Sequence of chain A:
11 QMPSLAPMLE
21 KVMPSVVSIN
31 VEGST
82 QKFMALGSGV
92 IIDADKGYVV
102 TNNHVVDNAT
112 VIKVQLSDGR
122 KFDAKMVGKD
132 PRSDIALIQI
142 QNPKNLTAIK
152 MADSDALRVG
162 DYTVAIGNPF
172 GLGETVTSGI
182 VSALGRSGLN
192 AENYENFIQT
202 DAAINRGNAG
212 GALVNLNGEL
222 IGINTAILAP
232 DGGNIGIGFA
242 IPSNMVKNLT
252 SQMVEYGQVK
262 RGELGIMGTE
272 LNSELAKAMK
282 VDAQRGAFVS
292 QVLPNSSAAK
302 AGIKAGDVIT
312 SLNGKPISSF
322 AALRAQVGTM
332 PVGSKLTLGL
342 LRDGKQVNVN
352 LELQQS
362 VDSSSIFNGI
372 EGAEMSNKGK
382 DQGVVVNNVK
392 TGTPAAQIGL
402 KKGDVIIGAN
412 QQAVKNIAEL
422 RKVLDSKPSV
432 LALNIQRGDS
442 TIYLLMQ

These two protein chains interact to form a complex.

Sequence of chain B:
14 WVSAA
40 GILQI

Contacts between the two chains:
Residue L294 in chain A contacts residue Q43 in chain B (closest heavy-atom distance 3.5 Å).
Residue G269 in chain A interacts with residue L42 in chain B (closest heavy-atom distance 3.0 Å).
Residue T226 in chain A interacts with residue A18 in chain B (closest heavy-atom distance 3.3 Å).
Residue A230 in chain A interacts with residue W14 in chain B (closest heavy-atom distance 3.2 Å).
Residue V328 in chain A interacts with residue I44 in chain B (closest heavy-atom distance 3.5 Å).
Residue A227 in chain A contacts residue S16 in chain B (closest heavy-atom distance 3.5 Å).
Residue H105 in chain A is in contact with residue A17 in chain B (closest heavy-atom distance 3.5 Å).
Residue I228 in chain A is in contact with residue V15 in chain B (closest heavy-atom distance 3.7 Å).
Residue I267 in chain A is in contact with residue Q43 in chain B (closest heavy-atom distance 3.5 Å).
Residue R207 in chain A is in contact with residue A18 in chain B (closest heavy-atom distance 3.8 Å).
Residue L190 in chain A interacts with residue V15 in chain B (closest heavy-atom distance 3.5 Å).
Residue M268 in chain A contacts residue Q43 in chain B (closest heavy-atom distance 3.9 Å).
Residue A230 in chain A interacts with residue S16 in chain B (closest heavy-atom distance 4.6 Å).
Residue P231 in chain A is in contact with residue W14 in chain B (closest heavy-atom distance 4.3 Å).
Residue T270 in chain A is in contact with residue I41 in chain B (closest heavy-atom distance 4.9 Å).
Residue A210 in chain A interacts with residue A18 in chain B (closest heavy-atom distance 3.1 Å).
Residue M268 in chain A is in contact with residue L42 in chain B (closest heavy-atom distance 3.5 Å).
Residue L229 in chain A is in contact with residue V15 in chain B (closest heavy-atom distance 3.5 Å).
Residue I267 in chain A is in contact with residue L42 in chain B (closest heavy-atom distance 3.8 Å).
Residue H105 in chain A interacts with residue A18 in chain B (closest heavy-atom distance 3.7 Å).
Residue G266 in chain A contacts residue I44 in chain B (closest heavy-atom distance 2.9 Å).
Residue A227 in chain A is in contact with residue A17 in chain B (closest heavy-atom distance 4.2 Å).
Residue S357 in chain A is in contact with residue Q43 in chain B (closest heavy-atom distance 4.9 Å).
Residue N206 in chain A is in contact with residue A18 in chain B (closest heavy-atom distance 3.8 Å).
Residue I228 in chain A contacts residue A18 in chain B (closest heavy-atom distance 4.8 Å).
Residue F321 in chain A contacts residue I44 in chain B (closest heavy-atom distance 3.4 Å).
Residue L324 in chain A is in contact with residue I44 in chain B (closest heavy-atom distance 3.8 Å).
Residue L265 in chain A is in contact with residue I44 in chain B (closest heavy-atom distance 3.1 Å).
Residue G269 in chain A contacts residue G40 in chain B (closest heavy-atom distance 4.2 Å).
Residue A230 in chain A interacts with residue V15 in chain B (closest heavy-atom distance 5.0 Å).
Residue L229 in chain A is in contact with residue W14 in chain B (closest heavy-atom distance 3.5 Å).
Residue F321 in chain A contacts residue Q43 in chain B (closest heavy-atom distance 4.7 Å).
Residue I228 in chain A interacts with residue W14 in chain B (closest heavy-atom distance 4.3 Å).
Residue T226 in chain A is in contact with residue A17 in chain B (closest heavy-atom distance 4.2 Å).
Residue E264 in chain A contacts residue Q43 in chain B (closest heavy-atom distance 3.0 Å).
Residue I228 in chain A interacts with residue S16 in chain B (closest heavy-atom distance 3.1 Å).
Residue E264 in chain A interacts with residue I44 in chain B (closest heavy-atom distance 3.3 Å).
Residue I205 in chain A interacts with residue A18 in chain B (closest heavy-atom distance 4.6 Å).
Residue G208 in chain A interacts with residue A18 in chain B (closest heavy-atom distance 2.9 Å).
Residue A227 in chain A is in contact with residue A18 in chain B (closest heavy-atom distance 4.4 Å).
Residue R325 in chain A contacts residue I44 in chain B (closest heavy-atom distance 3.5 Å).
Residue G266 in chain A is in contact with residue Q43 in chain B (closest heavy-atom distance 4.7 Å).
Residue R325 in chain A contacts residue L42 in chain B (closest heavy-atom distance 4.3 Å).
Residue A227 in chain A is in contact with residue V15 in chain B (closest heavy-atom distance 4.4 Å).
Residue F321 in chain A interacts with residue L42 in chain B (closest heavy-atom distance 3.4 Å).
Residue G269 in chain A is in contact with residue I41 in chain B (closest heavy-atom distance 3.2 Å).
Residue R325 in chain A is in contact with residue Q43 in chain B (closest heavy-atom distance 3.8 Å).
Residue A192 in chain A contacts residue L42 in chain B (closest heavy-atom distance 4.7 Å).
Residue N209 in chain A contacts residue A18 in chain B (closest heavy-atom distance 3.9 Å).
Residue S291 in chain A is in contact with residue I41 in chain B (closest heavy-atom distance 3.2 Å).
Residue T270 in chain A interacts with residue G40 in chain B (closest heavy-atom distance 3.8 Å).
Residue M268 in chain A interacts with residue I41 in chain B (closest heavy-atom distance 3.3 Å).
Residue G263 in chain A contacts residue I44 in chain B (closest heavy-atom distance 4.6 Å).
Residue I267 in chain A is in contact with residue I44 in chain B (closest heavy-atom distance 3.0 Å).